Sequence of protein 1:
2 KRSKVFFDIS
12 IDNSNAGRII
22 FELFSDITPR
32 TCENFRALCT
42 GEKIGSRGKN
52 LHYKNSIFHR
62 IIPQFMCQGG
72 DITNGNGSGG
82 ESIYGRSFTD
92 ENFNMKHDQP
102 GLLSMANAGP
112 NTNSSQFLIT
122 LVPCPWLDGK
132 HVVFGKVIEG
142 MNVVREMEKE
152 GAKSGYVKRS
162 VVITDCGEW

Sequence of protein 2:
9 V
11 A

This data describes a binding interaction between two proteins.

Residue-level contacts at the interface:
Residue R61 in protein 1 is in contact with residue V9 in protein 2 (closest heavy-atom distance 4.0 Å).